Contacts between the two chains:
Residue F96 in protein 2 interacts with residue I11 in protein 1 (closest heavy-atom distance 4.2 Å).
Residue A200 in protein 2 is in contact with residue I20 in protein 1 (closest heavy-atom distance 5.0 Å).
Residue G182 in protein 2 contacts residue Q14 in protein 1 (closest heavy-atom distance 4.2 Å).
Residue T189 in protein 2 contacts residue Q14 in protein 1 (closest heavy-atom distance 4.3 Å).
Residue W54 in protein 2 is in contact with residue R40 in protein 1 (closest heavy-atom distance 2.3 Å).
Residue A208 in protein 2 interacts with residue L25 in protein 1 (closest heavy-atom distance 4.7 Å).
Residue T189 in protein 2 interacts with residue Y13 in protein 1 (closest heavy-atom distance 2.1 Å).
Residue M203 in protein 2 contacts residue L21 in protein 1 (closest heavy-atom distance 3.4 Å).
Residue P45 in protein 2 is in contact with residue I44 in protein 1 (closest heavy-atom distance 2.8 Å).
Residue N50 in protein 2 contacts residue M37 in protein 1 (closest heavy-atom distance 4.9 Å).
Residue Q207 in protein 2 is in contact with residue M17 in protein 1 (closest heavy-atom distance 4.6 Å).
Residue Q207 in protein 2 is in contact with residue F18 in protein 1 (closest heavy-atom distance 2.1 Å).
Residue M204 in protein 2 contacts residue L21 in protein 1 (closest heavy-atom distance 2.4 Å).
Residue N50 in protein 2 interacts with residue E41 in protein 1 (closest heavy-atom distance 4.2 Å).
Residue V205 in protein 2 is in contact with residue L21 in protein 1 (closest heavy-atom distance 4.5 Å).
Residue T189 in protein 2 is in contact with residue G9 in protein 1 (closest heavy-atom distance 2.8 Å).
Residue T189 in protein 2 is in contact with residue T10 in protein 1 (closest heavy-atom distance 2.9 Å).
Residue N50 in protein 2 contacts residue R40 in protein 1 (closest heavy-atom distance 3.3 Å).
Residue E53 in protein 2 is in contact with residue R40 in protein 1 (closest heavy-atom distance 3.3 Å).
Residue A199 in protein 2 is in contact with residue Y13 in protein 1 (closest heavy-atom distance 4.6 Å).
Residue T189 in protein 2 contacts residue I11 in protein 1 (closest heavy-atom distance 4.7 Å).
Residue L43 in protein 2 is in contact with residue I44 in protein 1 (closest heavy-atom distance 4.8 Å).
Residue G188 in protein 2 contacts residue M17 in protein 1 (closest heavy-atom distance 4.8 Å).
Residue M203 in protein 2 interacts with residue Q14 in protein 1 (closest heavy-atom distance 4.1 Å).
Residue L94 in protein 2 contacts residue F18 in protein 1 (closest heavy-atom distance 4.2 Å).
Residue D57 in protein 2 contacts residue R40 in protein 1 (closest heavy-atom distance 4.5 Å).
Residue S97 in protein 2 is in contact with residue Q14 in protein 1 (closest heavy-atom distance 3.6 Å).
Residue A208 in protein 2 interacts with residue L21 in protein 1 (closest heavy-atom distance 4.3 Å).
Residue F96 in protein 2 is in contact with residue Q14 in protein 1 (closest heavy-atom distance 3.4 Å).
Residue F96 in protein 2 contacts residue L15 in protein 1 (closest heavy-atom distance 4.7 Å).
Residue A185 in protein 2 contacts residue T10 in protein 1 (closest heavy-atom distance 4.2 Å).
Residue P95 in protein 2 contacts residue L15 in protein 1 (closest heavy-atom distance 4.5 Å).
Residue M203 in protein 2 is in contact with residue F18 in protein 1 (closest heavy-atom distance 4.5 Å).
Residue S186 in protein 2 interacts with residue T10 in protein 1 (closest heavy-atom distance 3.7 Å).
Residue I211 in protein 2 interacts with residue L25 in protein 1 (closest heavy-atom distance 3.9 Å).
Residue A185 in protein 2 is in contact with residue Y13 in protein 1 (closest heavy-atom distance 2.9 Å).
Residue G188 in protein 2 contacts residue Y13 in protein 1 (closest heavy-atom distance 2.0 Å).
Residue H190 in protein 2 is in contact with residue Y13 in protein 1 (closest heavy-atom distance 5.0 Å).
Residue L181 in protein 2 contacts residue Q14 in protein 1 (closest heavy-atom distance 3.7 Å).
Residue L184 in protein 2 interacts with residue Y13 in protein 1 (closest heavy-atom distance 4.2 Å).
Residue P95 in protein 2 interacts with residue Q14 in protein 1 (closest heavy-atom distance 5.0 Å).
Residue M203 in protein 2 is in contact with residue M17 in protein 1 (closest heavy-atom distance 3.7 Å).
Residue P95 in protein 2 contacts residue F18 in protein 1 (closest heavy-atom distance 3.2 Å).
Residue A199 in protein 2 contacts residue M17 in protein 1 (closest heavy-atom distance 3.8 Å).
Residue V98 in protein 2 contacts residue I11 in protein 1 (closest heavy-atom distance 3.8 Å).
Residue A200 in protein 2 interacts with residue M17 in protein 1 (closest heavy-atom distance 3.5 Å).
Residue H99 in protein 2 is in contact with residue T10 in protein 1 (closest heavy-atom distance 4.3 Å).
Residue H190 in protein 2 is in contact with residue T10 in protein 1 (closest heavy-atom distance 4.1 Å).
Residue A185 in protein 2 interacts with residue Q14 in protein 1 (closest heavy-atom distance 2.4 Å).
Residue L187 in protein 2 interacts with residue Y13 in protein 1 (closest heavy-atom distance 4.1 Å).
Residue Q207 in protein 2 contacts residue L21 in protein 1 (closest heavy-atom distance 3.2 Å).

Sequence of protein 2:
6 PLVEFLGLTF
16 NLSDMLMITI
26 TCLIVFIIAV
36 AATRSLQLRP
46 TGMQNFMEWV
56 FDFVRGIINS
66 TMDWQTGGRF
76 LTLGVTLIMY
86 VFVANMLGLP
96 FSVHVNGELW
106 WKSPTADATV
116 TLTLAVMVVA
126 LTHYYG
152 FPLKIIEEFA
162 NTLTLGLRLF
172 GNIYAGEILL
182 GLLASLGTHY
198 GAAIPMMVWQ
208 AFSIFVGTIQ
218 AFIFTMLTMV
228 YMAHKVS

These two protein chains interact to form a complex.

Sequence of protein 1:
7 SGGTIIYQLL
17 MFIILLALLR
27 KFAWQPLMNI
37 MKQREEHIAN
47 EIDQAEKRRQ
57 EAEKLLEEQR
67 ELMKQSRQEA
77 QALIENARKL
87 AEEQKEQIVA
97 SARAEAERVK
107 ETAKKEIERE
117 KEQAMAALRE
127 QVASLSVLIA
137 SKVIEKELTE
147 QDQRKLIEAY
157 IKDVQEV